Sequence of protein 2:
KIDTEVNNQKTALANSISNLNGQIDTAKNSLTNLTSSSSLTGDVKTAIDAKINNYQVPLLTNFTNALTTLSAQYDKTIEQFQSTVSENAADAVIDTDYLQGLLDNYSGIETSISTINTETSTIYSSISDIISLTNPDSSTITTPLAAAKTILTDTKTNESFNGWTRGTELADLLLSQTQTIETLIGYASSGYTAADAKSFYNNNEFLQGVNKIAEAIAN

Interface contacts:
Residue L201 in protein 2 interacts with residue F61 in protein 1 (closest heavy-atom distance 3.4 Å).
Residue Q25 in protein 2 is in contact with residue T32 in protein 1 (closest heavy-atom distance 2.8 Å).
Residue K16 in protein 2 is in contact with residue T37 in protein 1 (closest heavy-atom distance 2.7 Å).
Residue S55 in protein 2 contacts residue T6 in protein 1 (closest heavy-atom distance 3.2 Å).
Residue N179 in protein 2 is in contact with residue P40 in protein 1 (closest heavy-atom distance 3.5 Å).
Residue R183 in protein 2 is in contact with residue F44 in protein 1 (closest heavy-atom distance 3.2 Å).
Residue S53 in protein 2 is in contact with residue L14 in protein 1 (closest heavy-atom distance 3.5 Å).
Residue R183 in protein 2 is in contact with residue P40 in protein 1 (closest heavy-atom distance 3.1 Å).
Residue K61 in protein 2 contacts residue W11 in protein 1 (closest heavy-atom distance 3.5 Å).
Residue K67 in protein 2 is in contact with residue D65 in protein 1 (closest heavy-atom distance 2.7 Å).
Residue Y209 in protein 2 is in contact with residue H68 in protein 1 (closest heavy-atom distance 3.2 Å).
Residue L50 in protein 2 contacts residue W11 in protein 1 (closest heavy-atom distance 3.6 Å).
Residue Y90 in protein 2 contacts residue F33 in protein 1 (closest heavy-atom distance 3.6 Å).
Residue S46 in protein 2 is in contact with residue V18 in protein 1 (closest heavy-atom distance 3.3 Å).
Residue F79 in protein 2 contacts residue F51 in protein 1 (closest heavy-atom distance 3.6 Å).
Residue T93 in protein 2 is in contact with residue F44 in protein 1 (closest heavy-atom distance 3.3 Å).
Residue F79 in protein 2 is in contact with residue V55 in protein 1 (closest heavy-atom distance 3.6 Å).
Residue V22 in protein 2 interacts with residue F41 in protein 1 (closest heavy-atom distance 3.6 Å).
Residue I198 in protein 2 interacts with residue L58 in protein 1 (closest heavy-atom distance 3.6 Å).
Residue T57 in protein 2 interacts with residue K76 in protein 1 (closest heavy-atom distance 3.3 Å).
Residue K16 in protein 2 contacts residue T35 in protein 1 (closest heavy-atom distance 3.6 Å).
Residue L50 in protein 2 contacts residue L14 in protein 1 (closest heavy-atom distance 3.6 Å).
Residue F79 in protein 2 is in contact with residue A54 in protein 1 (closest heavy-atom distance 3.6 Å).
Residue L36 in protein 2 interacts with residue V26 in protein 1 (closest heavy-atom distance 3.3 Å).
Residue F178 in protein 2 interacts with residue P40 in protein 1 (closest heavy-atom distance 3.3 Å).
Residue S46 in protein 2 contacts residue S21 in protein 1 (closest heavy-atom distance 3.6 Å).
Residue E21 in protein 2 interacts with residue T36 in protein 1 (closest heavy-atom distance 2.9 Å).
Residue E21 in protein 2 contacts residue F33 in protein 1 (closest heavy-atom distance 3.2 Å).
Residue E21 in protein 2 interacts with residue T32 in protein 1 (closest heavy-atom distance 3.4 Å).
Residue Q39 in protein 2 contacts residue I25 in protein 1 (closest heavy-atom distance 3.5 Å).
Residue T57 in protein 2 interacts with residue G5 in protein 1 (closest heavy-atom distance 3.4 Å).
Residue T42 in protein 2 interacts with residue S21 in protein 1 (closest heavy-atom distance 3.6 Å).
Residue S32 in protein 2 contacts residue L28 in protein 1 (closest heavy-atom distance 3.6 Å).
Residue R183 in protein 2 interacts with residue S43 in protein 1 (closest heavy-atom distance 2.8 Å).
Residue D18 in protein 2 interacts with residue T36 in protein 1 (closest heavy-atom distance 3.3 Å).
Residue R183 in protein 2 interacts with residue D47 in protein 1 (closest heavy-atom distance 2.8 Å).
Residue L56 in protein 2 contacts residue T6 in protein 1 (closest heavy-atom distance 3.7 Å).
Residue Q25 in protein 2 interacts with residue F33 in protein 1 (closest heavy-atom distance 3.6 Å).
Residue Y90 in protein 2 is in contact with residue F44 in protein 1 (closest heavy-atom distance 3.5 Å).
Residue E21 in protein 2 contacts residue T34 in protein 1 (closest heavy-atom distance 2.6 Å).
Residue L50 in protein 2 contacts residue V18 in protein 1 (closest heavy-atom distance 3.7 Å).
Residue Y209 in protein 2 interacts with residue D65 in protein 1 (closest heavy-atom distance 2.8 Å).
Residue F79 in protein 2 interacts with residue L58 in protein 1 (closest heavy-atom distance 3.6 Å).
Residue S55 in protein 2 is in contact with residue W11 in protein 1 (closest heavy-atom distance 3.3 Å).
Residue S55 in protein 2 is in contact with residue D7 in protein 1 (closest heavy-atom distance 2.9 Å).
Residue Q72 in protein 2 is in contact with residue D65 in protein 1 (closest heavy-atom distance 3.0 Å).
Residue N49 in protein 2 interacts with residue L14 in protein 1 (closest heavy-atom distance 3.7 Å).
Residue L47 in protein 2 interacts with residue V18 in protein 1 (closest heavy-atom distance 3.6 Å).
Residue K16 in protein 2 contacts residue T36 in protein 1 (closest heavy-atom distance 3.4 Å).
Residue A43 in protein 2 is in contact with residue S21 in protein 1 (closest heavy-atom distance 3.6 Å).
Residue Q39 in protein 2 interacts with residue V26 in protein 1 (closest heavy-atom distance 3.1 Å).
Residue N179 in protein 2 is in contact with residue T39 in protein 1 (closest heavy-atom distance 2.9 Å).
Residue E21 in protein 2 interacts with residue T35 in protein 1 (closest heavy-atom distance 3.0 Å).
Residue L83 in protein 2 is in contact with residue F51 in protein 1 (closest heavy-atom distance 3.5 Å).
Residue Q25 in protein 2 contacts residue L31 in protein 1 (closest heavy-atom distance 3.4 Å).
Residue S207 in protein 2 is in contact with residue H68 in protein 1 (closest heavy-atom distance 3.1 Å).
Residue A205 in protein 2 contacts residue H68 in protein 1 (closest heavy-atom distance 3.5 Å).
Residue Q39 in protein 2 is in contact with residue G24 in protein 1 (closest heavy-atom distance 3.4 Å).
Residue I94 in protein 2 is in contact with residue F41 in protein 1 (closest heavy-atom distance 3.6 Å).
Residue E199 in protein 2 is in contact with residue K57 in protein 1 (closest heavy-atom distance 3.5 Å).

The following describes two proteins that form a bound complex.

Sequence of protein 1:
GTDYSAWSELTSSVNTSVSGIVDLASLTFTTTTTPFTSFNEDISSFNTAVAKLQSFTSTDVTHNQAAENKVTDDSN